Sequence of chain B:
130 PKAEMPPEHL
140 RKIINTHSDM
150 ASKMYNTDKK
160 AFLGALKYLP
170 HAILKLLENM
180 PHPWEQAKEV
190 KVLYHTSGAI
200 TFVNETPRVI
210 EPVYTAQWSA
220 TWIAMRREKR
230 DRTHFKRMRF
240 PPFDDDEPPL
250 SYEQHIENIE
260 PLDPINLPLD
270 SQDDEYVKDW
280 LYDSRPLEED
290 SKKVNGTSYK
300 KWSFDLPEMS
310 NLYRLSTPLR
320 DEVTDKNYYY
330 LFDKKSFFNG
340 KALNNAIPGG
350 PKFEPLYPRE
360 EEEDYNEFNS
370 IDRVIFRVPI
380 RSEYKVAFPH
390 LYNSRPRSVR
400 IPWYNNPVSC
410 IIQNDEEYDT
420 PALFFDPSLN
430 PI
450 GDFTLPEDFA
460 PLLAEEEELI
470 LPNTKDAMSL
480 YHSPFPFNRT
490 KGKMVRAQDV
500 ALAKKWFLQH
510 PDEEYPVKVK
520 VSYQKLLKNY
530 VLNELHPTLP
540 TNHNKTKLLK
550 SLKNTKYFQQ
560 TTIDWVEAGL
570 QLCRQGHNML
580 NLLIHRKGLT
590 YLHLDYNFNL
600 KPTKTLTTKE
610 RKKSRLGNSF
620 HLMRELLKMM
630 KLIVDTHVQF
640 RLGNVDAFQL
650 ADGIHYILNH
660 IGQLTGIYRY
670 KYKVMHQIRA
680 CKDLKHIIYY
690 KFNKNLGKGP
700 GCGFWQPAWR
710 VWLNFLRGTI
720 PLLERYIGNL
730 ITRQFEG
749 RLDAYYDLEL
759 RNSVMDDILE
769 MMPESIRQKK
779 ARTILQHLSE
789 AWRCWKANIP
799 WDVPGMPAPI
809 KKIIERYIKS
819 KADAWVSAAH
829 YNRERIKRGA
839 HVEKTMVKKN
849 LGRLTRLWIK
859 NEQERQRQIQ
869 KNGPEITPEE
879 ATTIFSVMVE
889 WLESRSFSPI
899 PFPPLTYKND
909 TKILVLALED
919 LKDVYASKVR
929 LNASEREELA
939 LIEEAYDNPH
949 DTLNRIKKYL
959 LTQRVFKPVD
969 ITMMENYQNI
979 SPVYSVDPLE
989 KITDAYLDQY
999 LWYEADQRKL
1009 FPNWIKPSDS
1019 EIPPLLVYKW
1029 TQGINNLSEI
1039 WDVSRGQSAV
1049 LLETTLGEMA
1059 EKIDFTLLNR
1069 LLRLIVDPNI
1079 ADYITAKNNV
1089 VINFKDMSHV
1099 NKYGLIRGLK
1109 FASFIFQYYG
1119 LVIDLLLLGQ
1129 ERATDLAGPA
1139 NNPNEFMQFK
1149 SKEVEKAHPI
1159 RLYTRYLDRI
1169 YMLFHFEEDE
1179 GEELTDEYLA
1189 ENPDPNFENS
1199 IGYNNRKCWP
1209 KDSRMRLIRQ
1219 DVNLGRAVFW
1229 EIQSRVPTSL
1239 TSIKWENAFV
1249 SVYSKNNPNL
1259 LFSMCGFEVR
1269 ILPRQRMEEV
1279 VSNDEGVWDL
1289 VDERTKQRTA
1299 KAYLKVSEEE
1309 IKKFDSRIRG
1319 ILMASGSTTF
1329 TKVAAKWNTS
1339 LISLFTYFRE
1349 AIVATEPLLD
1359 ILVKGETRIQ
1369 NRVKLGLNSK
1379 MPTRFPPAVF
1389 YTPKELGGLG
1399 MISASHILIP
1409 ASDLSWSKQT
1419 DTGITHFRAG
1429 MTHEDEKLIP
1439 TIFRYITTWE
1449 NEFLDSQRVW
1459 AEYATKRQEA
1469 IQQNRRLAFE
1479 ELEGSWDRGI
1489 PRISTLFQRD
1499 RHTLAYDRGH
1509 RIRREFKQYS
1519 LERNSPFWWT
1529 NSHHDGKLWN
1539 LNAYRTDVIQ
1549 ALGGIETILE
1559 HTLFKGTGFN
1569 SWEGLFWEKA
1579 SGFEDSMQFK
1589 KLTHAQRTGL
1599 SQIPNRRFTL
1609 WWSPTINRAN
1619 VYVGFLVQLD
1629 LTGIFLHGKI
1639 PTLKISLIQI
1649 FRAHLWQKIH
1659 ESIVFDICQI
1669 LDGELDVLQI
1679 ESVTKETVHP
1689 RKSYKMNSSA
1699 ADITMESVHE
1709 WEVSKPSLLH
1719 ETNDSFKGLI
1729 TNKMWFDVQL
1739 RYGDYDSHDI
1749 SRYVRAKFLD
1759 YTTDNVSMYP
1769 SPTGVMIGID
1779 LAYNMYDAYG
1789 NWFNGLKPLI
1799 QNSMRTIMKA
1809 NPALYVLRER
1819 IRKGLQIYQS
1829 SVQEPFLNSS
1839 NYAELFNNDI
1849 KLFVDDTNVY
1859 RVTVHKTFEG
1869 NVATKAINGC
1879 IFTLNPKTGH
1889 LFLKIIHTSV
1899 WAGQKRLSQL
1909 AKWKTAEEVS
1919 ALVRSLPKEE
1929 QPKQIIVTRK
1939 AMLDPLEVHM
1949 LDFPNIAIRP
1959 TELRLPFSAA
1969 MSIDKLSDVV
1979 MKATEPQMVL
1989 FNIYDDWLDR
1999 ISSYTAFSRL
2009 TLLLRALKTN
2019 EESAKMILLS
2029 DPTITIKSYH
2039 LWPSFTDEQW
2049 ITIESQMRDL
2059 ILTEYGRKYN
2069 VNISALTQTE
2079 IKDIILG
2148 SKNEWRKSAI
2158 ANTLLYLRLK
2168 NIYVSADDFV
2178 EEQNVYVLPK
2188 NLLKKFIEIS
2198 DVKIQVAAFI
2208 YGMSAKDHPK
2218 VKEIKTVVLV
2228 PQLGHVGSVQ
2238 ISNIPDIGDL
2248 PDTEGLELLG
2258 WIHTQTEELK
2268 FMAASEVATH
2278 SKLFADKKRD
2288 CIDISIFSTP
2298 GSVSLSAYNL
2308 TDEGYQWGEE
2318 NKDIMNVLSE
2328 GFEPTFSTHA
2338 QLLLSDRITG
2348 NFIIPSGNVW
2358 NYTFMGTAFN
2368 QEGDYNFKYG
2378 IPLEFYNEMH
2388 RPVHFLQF

These two protein chains interact to form a complex.

Interface contacts:
Residue F883 in chain B contacts residue M177 in chain A (closest heavy-atom distance 3.1 Å).
Residue L1519 in chain B interacts with residue Y404 in chain A (closest heavy-atom distance 2.7 Å).
Residue L939 in chain B interacts with residue M441 in chain A (closest heavy-atom distance 3.1 Å).
Residue E1393 in chain B is in contact with residue E397 in chain A (closest heavy-atom distance 3.3 Å).
Residue S925 in chain B is in contact with residue D402 in chain A (closest heavy-atom distance 3.2 Å).
Residue D1080 in chain B contacts residue S269 in chain A (closest heavy-atom distance 2.8 Å).
Residue D921 in chain B is in contact with residue S403 in chain A (closest heavy-atom distance 3.6 Å).
Residue G1580 in chain B contacts residue N389 in chain A (closest heavy-atom distance 3.2 Å).
Residue K965 in chain B is in contact with residue R444 in chain A (closest heavy-atom distance 3.2 Å).
Residue S1096 in chain B contacts residue E276 in chain A (closest heavy-atom distance 3.2 Å).
Residue R1071 in chain B is in contact with residue H270 in chain A (closest heavy-atom distance 3.5 Å).
Residue K956 in chain B contacts residue A452 in chain A (closest heavy-atom distance 3.5 Å).
Residue R1521 in chain B contacts residue Y404 in chain A (closest heavy-atom distance 3.0 Å).
Residue N1067 in chain B contacts residue H270 in chain A (closest heavy-atom distance 2.9 Å).
Residue W1575 in chain B interacts with residue R390 in chain A (closest heavy-atom distance 3.5 Å).
Residue E1576 in chain B is in contact with residue R390 in chain A (closest heavy-atom distance 3.2 Å).
Residue E941 in chain B interacts with residue A435 in chain A (closest heavy-atom distance 2.9 Å).
Residue Q1831 in chain B contacts residue T415 in chain A (closest heavy-atom distance 3.5 Å).
Residue R1543 in chain B interacts with residue Q396 in chain A (closest heavy-atom distance 3.5 Å).
Residue F1574 in chain B is in contact with residue R390 in chain A (closest heavy-atom distance 3.2 Å).
Residue Q1932 in chain B contacts residue R428 in chain A (closest heavy-atom distance 3.4 Å).
Residue R1068 in chain B is in contact with residue S178 in chain A (closest heavy-atom distance 3.3 Å).
Residue E935 in chain B contacts residue M441 in chain A (closest heavy-atom distance 3.5 Å).
Residue E1945 in chain B contacts residue T415 in chain A (closest heavy-atom distance 3.3 Å).
Residue E1576 in chain B is in contact with residue N389 in chain A (closest heavy-atom distance 3.4 Å).
Residue N870 in chain B interacts with residue R169 in chain A (closest heavy-atom distance 2.9 Å).
Residue L987 in chain B interacts with residue R444 in chain A (closest heavy-atom distance 3.2 Å).
Residue E941 in chain B contacts residue Q434 in chain A (closest heavy-atom distance 3.4 Å).
Residue L1573 in chain B contacts residue F393 in chain A (closest heavy-atom distance 3.2 Å).
Residue E1393 in chain B contacts residue Q396 in chain A (closest heavy-atom distance 3.2 Å).
Residue N1087 in chain B contacts residue T274 in chain A (closest heavy-atom distance 2.5 Å).
Residue L987 in chain B is in contact with residue M441 in chain A (closest heavy-atom distance 3.4 Å).
Residue A879 in chain B contacts residue L173 in chain A (closest heavy-atom distance 3.6 Å).
Residue T960 in chain B is in contact with residue F455 in chain A (closest heavy-atom distance 3.2 Å).
Residue K1577 in chain B interacts with residue Q388 in chain A (closest heavy-atom distance 3.5 Å).
Residue K956 in chain B is in contact with residue Q451 in chain A (closest heavy-atom distance 3.0 Å).
Residue R1068 in chain B contacts residue V174 in chain A (closest heavy-atom distance 3.2 Å).
Residue P872 in chain B interacts with residue R169 in chain A (closest heavy-atom distance 2.7 Å).
Residue E1393 in chain B interacts with residue K395 in chain A (closest heavy-atom distance 3.1 Å).
Residue D949 in chain B contacts residue N449 in chain A (closest heavy-atom distance 3.2 Å).
Residue W1575 in chain B interacts with residue F393 in chain A (closest heavy-atom distance 3.3 Å).
Residue K956 in chain B contacts residue F455 in chain A (closest heavy-atom distance 3.5 Å).
Residue E942 in chain B interacts with residue L437 in chain A (closest heavy-atom distance 3.2 Å).
Residue R1512 in chain B contacts residue S403 in chain A (closest heavy-atom distance 3.5 Å).
Residue K1577 in chain B is in contact with residue E397 in chain A (closest heavy-atom distance 2.4 Å).
Residue N1087 in chain B is in contact with residue L272 in chain A (closest heavy-atom distance 2.8 Å).
Residue E935 in chain B contacts residue T438 in chain A (closest heavy-atom distance 3.2 Å).
Residue E788 in chain B contacts residue I350 in chain A (closest heavy-atom distance 3.0 Å).
Residue V1098 in chain B contacts residue T274 in chain A (closest heavy-atom distance 3.6 Å).
Residue R1957 in chain B interacts with residue R428 in chain A (closest heavy-atom distance 3.4 Å).
Residue N1953 in chain B contacts residue S427 in chain A (closest heavy-atom distance 2.5 Å).
Residue F1574 in chain B contacts residue M391 in chain A (closest heavy-atom distance 3.5 Å).
Residue P1952 in chain B contacts residue G426 in chain A (closest heavy-atom distance 3.5 Å).
Residue P1952 in chain B contacts residue S427 in chain A (closest heavy-atom distance 2.9 Å).
Residue R1521 in chain B is in contact with residue D402 in chain A (closest heavy-atom distance 3.1 Å).
Residue W1575 in chain B contacts residue M391 in chain A (closest heavy-atom distance 2.9 Å).
Residue G871 in chain B interacts with residue R169 in chain A (closest heavy-atom distance 3.4 Å).
Residue K1577 in chain B interacts with residue N389 in chain A (closest heavy-atom distance 2.5 Å).
Residue E1832 in chain B contacts residue R428 in chain A (closest heavy-atom distance 3.1 Å).
Residue F1587 in chain B contacts residue F379 in chain A (closest heavy-atom distance 3.0 Å).

Sequence of chain A:
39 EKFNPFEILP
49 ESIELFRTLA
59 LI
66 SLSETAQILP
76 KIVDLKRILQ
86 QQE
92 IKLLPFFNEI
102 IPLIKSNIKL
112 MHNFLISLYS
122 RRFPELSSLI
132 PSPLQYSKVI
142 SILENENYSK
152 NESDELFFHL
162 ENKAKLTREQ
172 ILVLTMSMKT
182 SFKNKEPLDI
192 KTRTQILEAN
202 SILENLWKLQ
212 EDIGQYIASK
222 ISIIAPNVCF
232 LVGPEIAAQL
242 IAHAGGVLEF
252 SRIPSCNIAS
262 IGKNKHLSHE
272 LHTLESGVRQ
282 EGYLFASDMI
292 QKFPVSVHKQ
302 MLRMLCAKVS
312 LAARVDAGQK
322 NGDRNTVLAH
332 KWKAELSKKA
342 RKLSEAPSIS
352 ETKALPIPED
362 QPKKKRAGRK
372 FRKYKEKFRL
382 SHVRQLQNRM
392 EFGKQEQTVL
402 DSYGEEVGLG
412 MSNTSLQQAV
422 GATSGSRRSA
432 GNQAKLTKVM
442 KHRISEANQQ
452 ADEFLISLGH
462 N